Contacts between the two chains:
Residue R173 in protein 2 is in contact with residue S87 in protein 1 (closest heavy-atom distance 4.7 Å).
Residue L176 in protein 2 is in contact with residue S87 in protein 1 (closest heavy-atom distance 3.5 Å).
Residue L176 in protein 2 interacts with residue A86 in protein 1 (closest heavy-atom distance 3.7 Å).
Residue V93 in protein 2 interacts with residue L82 in protein 1 (closest heavy-atom distance 3.4 Å).
Residue R173 in protein 2 interacts with residue K126 in protein 1 (closest heavy-atom distance 3.9 Å).
Residue K174 in protein 2 interacts with residue I78 in protein 1 (closest heavy-atom distance 3.9 Å).
Residue R173 in protein 2 interacts with residue N90 in protein 1 (closest heavy-atom distance 4.4 Å).
Residue Y180 in protein 2 contacts residue Y89 in protein 1 (closest heavy-atom distance 3.3 Å).
Residue L176 in protein 2 is in contact with residue N90 in protein 1 (closest heavy-atom distance 3.7 Å).
Residue V181 in protein 2 contacts residue Y89 in protein 1 (closest heavy-atom distance 3.1 Å).
Residue V93 in protein 2 interacts with residue I78 in protein 1 (closest heavy-atom distance 4.5 Å).
Residue V93 in protein 2 contacts residue A86 in protein 1 (closest heavy-atom distance 3.8 Å).
Residue A95 in protein 2 interacts with residue I77 in protein 1 (closest heavy-atom distance 3.2 Å).
Residue Y180 in protein 2 contacts residue L85 in protein 1 (closest heavy-atom distance 3.3 Å).
Residue K174 in protein 2 interacts with residue L127 in protein 1 (closest heavy-atom distance 3.7 Å).
Residue Y94 in protein 2 is in contact with residue L82 in protein 1 (closest heavy-atom distance 4.5 Å).
Residue Y180 in protein 2 interacts with residue N90 in protein 1 (closest heavy-atom distance 3.9 Å).
Residue S182 in protein 2 interacts with residue L85 in protein 1 (closest heavy-atom distance 4.1 Å).
Residue R173 in protein 2 interacts with residue C91 in protein 1 (closest heavy-atom distance 3.6 Å).
Residue H96 in protein 2 is in contact with residue I77 in protein 1 (closest heavy-atom distance 4.7 Å).
Residue V93 in protein 2 contacts residue L85 in protein 1 (closest heavy-atom distance 4.4 Å).
Residue Y94 in protein 2 interacts with residue I77 in protein 1 (closest heavy-atom distance 3.2 Å).
Residue A95 in protein 2 interacts with residue I78 in protein 1 (closest heavy-atom distance 4.1 Å).
Residue L176 in protein 2 interacts with residue I78 in protein 1 (closest heavy-atom distance 4.8 Å).
Residue R173 in protein 2 interacts with residue K125 in protein 1 (closest heavy-atom distance 3.5 Å).
Residue Q162 in protein 2 interacts with residue Y89 in protein 1 (closest heavy-atom distance 4.4 Å).
Residue F175 in protein 2 contacts residue N90 in protein 1 (closest heavy-atom distance 5.0 Å).
Residue V181 in protein 2 interacts with residue L85 in protein 1 (closest heavy-atom distance 3.7 Å).
Residue I172 in protein 2 is in contact with residue N90 in protein 1 (closest heavy-atom distance 3.5 Å).
Residue Y180 in protein 2 contacts residue A86 in protein 1 (closest heavy-atom distance 3.6 Å).
Residue R173 in protein 2 interacts with residue L127 in protein 1 (closest heavy-atom distance 3.9 Å).

Sequence of protein 1:
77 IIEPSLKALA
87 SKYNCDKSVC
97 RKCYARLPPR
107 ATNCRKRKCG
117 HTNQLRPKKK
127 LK

The following describes two proteins that form a bound complex.

Sequence of protein 2:
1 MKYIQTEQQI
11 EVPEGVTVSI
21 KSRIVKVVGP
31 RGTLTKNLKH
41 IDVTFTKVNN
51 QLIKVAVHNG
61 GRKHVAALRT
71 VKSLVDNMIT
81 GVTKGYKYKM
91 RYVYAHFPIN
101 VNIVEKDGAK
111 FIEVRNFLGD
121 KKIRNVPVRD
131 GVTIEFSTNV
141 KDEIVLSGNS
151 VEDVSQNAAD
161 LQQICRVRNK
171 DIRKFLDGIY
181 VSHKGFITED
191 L